Sequence of protein 2:
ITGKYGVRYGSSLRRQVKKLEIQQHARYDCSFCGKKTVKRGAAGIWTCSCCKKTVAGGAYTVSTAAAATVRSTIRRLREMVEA

These two protein chains interact to form a complex.

Contacts between the two chains:
Residue A56 in protein 1 contacts residue G53 in protein 2 (closest heavy-atom distance 3.8 Å).
Residue A170 in protein 1 contacts residue A65 in protein 2 (closest heavy-atom distance 4.7 Å).
Residue A170 in protein 1 contacts residue A68 in protein 2 (closest heavy-atom distance 4.1 Å).
Residue A170 in protein 1 interacts with residue G67 in protein 2 (closest heavy-atom distance 4.3 Å).
Residue H83 in protein 1 contacts residue K62 in protein 2 (closest heavy-atom distance 4.1 Å).
Residue A56 in protein 1 contacts residue I54 in protein 2 (closest heavy-atom distance 3.9 Å).
Residue I169 in protein 1 is in contact with residue G66 in protein 2 (closest heavy-atom distance 4.8 Å).
Residue V82 in protein 1 contacts residue T63 in protein 2 (closest heavy-atom distance 3.8 Å).
Residue G81 in protein 1 is in contact with residue V64 in protein 2 (closest heavy-atom distance 2.8 Å).
Residue K177 in protein 1 is in contact with residue Q25 in protein 2 (closest heavy-atom distance 4.9 Å).
Residue V107 in protein 1 is in contact with residue L86 in protein 2 (closest heavy-atom distance 4.2 Å).
Residue E80 in protein 1 interacts with residue A65 in protein 2 (closest heavy-atom distance 2.9 Å).
Residue N79 in protein 1 contacts residue T73 in protein 2 (closest heavy-atom distance 4.8 Å).
Residue G55 in protein 1 is in contact with residue A52 in protein 2 (closest heavy-atom distance 4.6 Å).
Residue I169 in protein 1 contacts residue A65 in protein 2 (closest heavy-atom distance 4.0 Å).
Residue A170 in protein 1 interacts with residue G66 in protein 2 (closest heavy-atom distance 4.1 Å).
Residue K177 in protein 1 interacts with residue V26 in protein 2 (closest heavy-atom distance 4.5 Å).
Residue G173 in protein 1 contacts residue A68 in protein 2 (closest heavy-atom distance 3.6 Å).
Residue G172 in protein 1 contacts residue Y69 in protein 2 (closest heavy-atom distance 4.9 Å).
Residue H83 in protein 1 is in contact with residue T63 in protein 2 (closest heavy-atom distance 2.8 Å).
Residue V82 in protein 1 contacts residue V64 in protein 2 (closest heavy-atom distance 4.9 Å).
Residue G172 in protein 1 contacts residue A68 in protein 2 (closest heavy-atom distance 2.8 Å).
Residue I169 in protein 1 interacts with residue G53 in protein 2 (closest heavy-atom distance 4.9 Å).
Residue I77 in protein 1 interacts with residue A65 in protein 2 (closest heavy-atom distance 4.9 Å).
Residue A170 in protein 1 interacts with residue G53 in protein 2 (closest heavy-atom distance 4.2 Å).
Residue G171 in protein 1 contacts residue A68 in protein 2 (closest heavy-atom distance 3.1 Å).
Residue G81 in protein 1 interacts with residue A65 in protein 2 (closest heavy-atom distance 2.9 Å).
Residue Q47 in protein 1 contacts residue I54 in protein 2 (closest heavy-atom distance 4.9 Å).
Residue A78 in protein 1 is in contact with residue A65 in protein 2 (closest heavy-atom distance 3.7 Å).
Residue L179 in protein 1 contacts residue Y18 in protein 2 (closest heavy-atom distance 4.7 Å).
Residue N79 in protein 1 interacts with residue A65 in protein 2 (closest heavy-atom distance 3.5 Å).
Residue H83 in protein 1 interacts with residue V64 in protein 2 (closest heavy-atom distance 5.0 Å).
Residue G171 in protein 1 contacts residue G67 in protein 2 (closest heavy-atom distance 3.5 Å).
Residue G55 in protein 1 contacts residue G53 in protein 2 (closest heavy-atom distance 4.6 Å).
Residue G81 in protein 1 interacts with residue T63 in protein 2 (closest heavy-atom distance 3.2 Å).

Sequence of protein 1:
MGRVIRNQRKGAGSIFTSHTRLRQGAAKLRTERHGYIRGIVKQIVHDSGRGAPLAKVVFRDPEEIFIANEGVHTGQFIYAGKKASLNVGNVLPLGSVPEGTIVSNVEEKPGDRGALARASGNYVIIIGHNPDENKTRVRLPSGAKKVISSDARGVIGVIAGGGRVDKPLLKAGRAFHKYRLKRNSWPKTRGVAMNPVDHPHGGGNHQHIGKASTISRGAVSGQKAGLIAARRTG